Sequence of the second protein:
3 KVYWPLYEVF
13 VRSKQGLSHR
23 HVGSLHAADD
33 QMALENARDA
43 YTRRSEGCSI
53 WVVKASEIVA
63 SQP

Sequence of the first protein:
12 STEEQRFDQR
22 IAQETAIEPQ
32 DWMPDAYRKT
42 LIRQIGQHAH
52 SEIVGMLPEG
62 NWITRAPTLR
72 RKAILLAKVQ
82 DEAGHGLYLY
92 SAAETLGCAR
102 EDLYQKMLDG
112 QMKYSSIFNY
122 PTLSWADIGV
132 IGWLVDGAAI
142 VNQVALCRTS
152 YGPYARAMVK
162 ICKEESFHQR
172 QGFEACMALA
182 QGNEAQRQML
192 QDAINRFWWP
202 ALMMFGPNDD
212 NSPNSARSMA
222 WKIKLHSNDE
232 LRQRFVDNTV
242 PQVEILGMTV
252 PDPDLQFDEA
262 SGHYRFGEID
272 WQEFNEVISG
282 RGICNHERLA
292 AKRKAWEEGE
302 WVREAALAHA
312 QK

Contacts between the two chains:
Residue R157 in the first protein interacts with residue L19 in the second protein (closest heavy-atom distance 3.5 Å).
Residue Q31 in the first protein interacts with residue S51 in the second protein (closest heavy-atom distance 4.7 Å).
Residue E29 in the first protein is in contact with residue R14 in the second protein (closest heavy-atom distance 3.5 Å).
Residue R157 in the first protein is in contact with residue R14 in the second protein (closest heavy-atom distance 4.4 Å).
Residue Q31 in the first protein contacts residue R14 in the second protein (closest heavy-atom distance 3.5 Å).

The following describes two proteins that form a bound complex.